Sequence of chain A:
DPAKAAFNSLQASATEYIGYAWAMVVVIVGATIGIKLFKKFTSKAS

Residue-level contacts at the interface:
Residue Y21 in chain A interacts with residue A7 in chain B (closest heavy-atom distance 3.4 Å).
Residue F42 in chain A is in contact with residue W26 in chain B (closest heavy-atom distance 4.1 Å).
Residue Y21 in chain A interacts with residue F11 in chain B (closest heavy-atom distance 3.5 Å).
Residue Y24 in chain A is in contact with residue F11 in chain B (closest heavy-atom distance 3.6 Å).
Residue A25 in chain A is in contact with residue F11 in chain B (closest heavy-atom distance 4.2 Å).
Residue I39 in chain A interacts with residue A25 in chain B (closest heavy-atom distance 4.3 Å).
Residue T46 in chain A interacts with residue V33 in chain B (closest heavy-atom distance 3.8 Å).
Residue M28 in chain A interacts with residue F11 in chain B (closest heavy-atom distance 3.6 Å).
Residue V31 in chain A interacts with residue Q15 in chain B (closest heavy-atom distance 3.5 Å).
Residue A35 in chain A contacts residue W26 in chain B (closest heavy-atom distance 4.5 Å).
Residue V31 in chain A contacts residue I22 in chain B (closest heavy-atom distance 3.7 Å).
Residue K43 in chain A contacts residue V29 in chain B (closest heavy-atom distance 4.3 Å).
Residue F42 in chain A contacts residue V29 in chain B (closest heavy-atom distance 3.9 Å).
Residue M28 in chain A contacts residue L14 in chain B (closest heavy-atom distance 4.8 Å).
Residue Y24 in chain A is in contact with residue K8 in chain B (closest heavy-atom distance 2.6 Å).
Residue S47 in chain A interacts with residue I37 in chain B (closest heavy-atom distance 4.6 Å).
Residue M28 in chain A contacts residue Q15 in chain B (closest heavy-atom distance 4.5 Å).
Residue S50 in chain A is in contact with residue K40 in chain B (closest heavy-atom distance 3.0 Å).
Residue T46 in chain A contacts residue I37 in chain B (closest heavy-atom distance 3.5 Å).
Residue I32 in chain A is in contact with residue A18 in chain B (closest heavy-atom distance 3.6 Å).
Residue F42 in chain A interacts with residue V33 in chain B (closest heavy-atom distance 3.6 Å).
Residue V31 in chain A interacts with residue T19 in chain B (closest heavy-atom distance 4.4 Å).
Residue S50 in chain A interacts with residue I37 in chain B (closest heavy-atom distance 3.4 Å).
Residue F42 in chain A contacts residue V30 in chain B (closest heavy-atom distance 4.8 Å).
Residue I32 in chain A is in contact with residue I22 in chain B (closest heavy-atom distance 4.3 Å).
Residue S50 in chain A interacts with residue K44 in chain B (closest heavy-atom distance 4.5 Å).
Residue S50 in chain A is in contact with residue L41 in chain B (closest heavy-atom distance 4.2 Å).
Residue G38 in chain A contacts residue W26 in chain B (closest heavy-atom distance 3.8 Å).
Residue S47 in chain A interacts with residue K40 in chain B (closest heavy-atom distance 4.2 Å).
Residue A35 in chain A contacts residue I22 in chain B (closest heavy-atom distance 3.6 Å).
Residue I39 in chain A is in contact with residue V29 in chain B (closest heavy-atom distance 3.8 Å).
Residue A27 in chain A is in contact with residue Q15 in chain B (closest heavy-atom distance 4.1 Å).
Residue I39 in chain A is in contact with residue W26 in chain B (closest heavy-atom distance 3.9 Å).
Residue K43 in chain A is in contact with residue V33 in chain B (closest heavy-atom distance 3.8 Å).

These two protein chains interact to form a complex.

Sequence of chain B:
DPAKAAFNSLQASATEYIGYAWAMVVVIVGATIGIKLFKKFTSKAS